Contacts between the two chains:
Residue W21 in chain A contacts residue Y6 in chain B (closest heavy-atom distance 3.5 Å).
Residue D19 in chain A contacts residue F7 in chain B (closest heavy-atom distance 3.5 Å).
Residue Q42 in chain A contacts residue W9 in chain B (closest heavy-atom distance 3.9 Å).
Residue T41 in chain A interacts with residue W9 in chain B (closest heavy-atom distance 3.7 Å).
Residue Q42 in chain A interacts with residue L10 in chain B (closest heavy-atom distance 3.3 Å).
Residue I45 in chain A contacts residue F7 in chain B (closest heavy-atom distance 4.8 Å).
Residue D19 in chain A contacts residue W9 in chain B (closest heavy-atom distance 3.0 Å).
Residue T49 in chain A contacts residue L4 in chain B (closest heavy-atom distance 3.7 Å).
Residue I45 in chain A interacts with residue L10 in chain B (closest heavy-atom distance 3.9 Å).
Residue T41 in chain A interacts with residue L10 in chain B (closest heavy-atom distance 4.8 Å).
Residue W21 in chain A contacts residue L4 in chain B (closest heavy-atom distance 4.9 Å).
Residue W21 in chain A contacts residue F7 in chain B (closest heavy-atom distance 3.7 Å).
Residue I48 in chain A interacts with residue L4 in chain B (closest heavy-atom distance 4.1 Å).
Residue G20 in chain A interacts with residue F7 in chain B (closest heavy-atom distance 3.2 Å).
Residue G20 in chain A interacts with residue W9 in chain B (closest heavy-atom distance 4.8 Å).
Residue I18 in chain A interacts with residue F7 in chain B (closest heavy-atom distance 3.8 Å).
Residue T41 in chain A contacts residue F7 in chain B (closest heavy-atom distance 4.3 Å).
Residue Q42 in chain A is in contact with residue S11 in chain B (closest heavy-atom distance 3.3 Å).
Residue I45 in chain A contacts residue Y6 in chain B (closest heavy-atom distance 4.0 Å).
Residue I45 in chain A is in contact with residue L4 in chain B (closest heavy-atom distance 4.3 Å).
Residue Q38 in chain A interacts with residue W9 in chain B (closest heavy-atom distance 3.6 Å).

Sequence of chain A:
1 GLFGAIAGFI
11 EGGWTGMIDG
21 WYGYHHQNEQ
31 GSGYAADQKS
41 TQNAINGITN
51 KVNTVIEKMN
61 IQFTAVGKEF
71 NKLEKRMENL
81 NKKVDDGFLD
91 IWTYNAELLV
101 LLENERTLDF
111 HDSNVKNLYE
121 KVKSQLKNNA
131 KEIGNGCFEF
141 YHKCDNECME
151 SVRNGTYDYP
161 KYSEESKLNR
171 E

Sequence of chain B:
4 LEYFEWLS

This data describes a binding interaction between two proteins.